Residue-level contacts at the interface:
Residue E382 in the second protein interacts with residue H108 in the first protein (closest heavy-atom distance 3.0 Å).
Residue N421 in the second protein interacts with residue G109 in the first protein (closest heavy-atom distance 3.9 Å).
Residue E382 in the second protein contacts residue S107 in the first protein (closest heavy-atom distance 4.0 Å).
Residue F420 in the second protein interacts with residue H108 in the first protein (closest heavy-atom distance 4.6 Å).
Residue N421 in the second protein is in contact with residue H108 in the first protein (closest heavy-atom distance 3.4 Å).
Residue L383 in the second protein contacts residue H108 in the first protein (closest heavy-atom distance 3.2 Å).
Residue L381 in the second protein interacts with residue H108 in the first protein (closest heavy-atom distance 2.9 Å).
Residue D406 in the second protein interacts with residue G109 in the first protein (closest heavy-atom distance 3.7 Å).
Residue D406 in the second protein interacts with residue H108 in the first protein (closest heavy-atom distance 4.7 Å).

Sequence of the second protein:
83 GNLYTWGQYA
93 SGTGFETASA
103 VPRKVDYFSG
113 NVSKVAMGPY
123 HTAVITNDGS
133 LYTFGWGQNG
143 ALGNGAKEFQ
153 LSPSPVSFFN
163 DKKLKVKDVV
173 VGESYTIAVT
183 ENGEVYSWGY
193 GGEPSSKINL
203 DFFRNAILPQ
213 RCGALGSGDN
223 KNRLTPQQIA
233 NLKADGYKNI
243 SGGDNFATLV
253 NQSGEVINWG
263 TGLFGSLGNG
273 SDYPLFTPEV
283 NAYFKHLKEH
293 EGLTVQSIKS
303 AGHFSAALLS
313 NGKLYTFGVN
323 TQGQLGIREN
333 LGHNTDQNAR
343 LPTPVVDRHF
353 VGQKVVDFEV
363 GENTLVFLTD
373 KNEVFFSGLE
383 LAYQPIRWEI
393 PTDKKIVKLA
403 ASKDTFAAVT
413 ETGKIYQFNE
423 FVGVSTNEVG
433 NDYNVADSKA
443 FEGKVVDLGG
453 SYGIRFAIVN

Sequence of the first protein:
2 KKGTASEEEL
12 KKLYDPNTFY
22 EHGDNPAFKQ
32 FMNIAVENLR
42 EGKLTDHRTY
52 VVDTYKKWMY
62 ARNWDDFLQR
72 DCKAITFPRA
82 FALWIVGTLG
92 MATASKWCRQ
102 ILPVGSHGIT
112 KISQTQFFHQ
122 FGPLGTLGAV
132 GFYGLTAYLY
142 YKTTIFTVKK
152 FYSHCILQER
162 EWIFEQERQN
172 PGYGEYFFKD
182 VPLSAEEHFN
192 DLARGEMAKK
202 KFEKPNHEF

The following describes two proteins that form a bound complex.